These two protein chains interact to form a complex.

Sequence of protein 1:
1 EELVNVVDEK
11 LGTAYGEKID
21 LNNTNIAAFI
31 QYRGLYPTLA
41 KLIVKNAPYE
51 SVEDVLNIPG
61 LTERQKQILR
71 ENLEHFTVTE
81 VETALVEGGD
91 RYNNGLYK

Contacts between the two chains:
Residue L189 in protein 2 is in contact with residue T83 in protein 1 (closest heavy-atom distance 3.0 Å).
Residue F187 in protein 2 is in contact with residue T83 in protein 1 (closest heavy-atom distance 3.9 Å).
Residue R186 in protein 2 contacts residue V6 in protein 1 (closest heavy-atom distance 3.8 Å).
Residue A151 in protein 2 interacts with residue A84 in protein 1 (closest heavy-atom distance 3.2 Å).
Residue F187 in protein 2 interacts with residue V6 in protein 1 (closest heavy-atom distance 4.5 Å).
Residue V184 in protein 2 interacts with residue V4 in protein 1 (closest heavy-atom distance 3.4 Å).
Residue R186 in protein 2 interacts with residue L3 in protein 1 (closest heavy-atom distance 3.6 Å).
Residue G160 in protein 2 interacts with residue N5 in protein 1 (closest heavy-atom distance 4.7 Å).
Residue F187 in protein 2 interacts with residue E87 in protein 1 (closest heavy-atom distance 3.7 Å).
Residue L161 in protein 2 interacts with residue N5 in protein 1 (closest heavy-atom distance 3.2 Å).
Residue A180 in protein 2 interacts with residue L3 in protein 1 (closest heavy-atom distance 4.4 Å).
Residue A151 in protein 2 contacts residue D90 in protein 1 (closest heavy-atom distance 4.2 Å).
Residue N152 in protein 2 is in contact with residue D90 in protein 1 (closest heavy-atom distance 3.6 Å).
Residue V184 in protein 2 is in contact with residue L3 in protein 1 (closest heavy-atom distance 3.0 Å).
Residue T150 in protein 2 is in contact with residue G88 in protein 1 (closest heavy-atom distance 4.2 Å).
Residue L161 in protein 2 interacts with residue A84 in protein 1 (closest heavy-atom distance 3.7 Å).
Residue P146 in protein 2 interacts with residue E87 in protein 1 (closest heavy-atom distance 3.5 Å).
Residue L161 in protein 2 interacts with residue V6 in protein 1 (closest heavy-atom distance 3.5 Å).
Residue V184 in protein 2 interacts with residue N5 in protein 1 (closest heavy-atom distance 3.5 Å).
Residue N152 in protein 2 contacts residue G95 in protein 1 (closest heavy-atom distance 4.1 Å).
Residue L189 in protein 2 interacts with residue E87 in protein 1 (closest heavy-atom distance 3.9 Å).
Residue R181 in protein 2 is in contact with residue L3 in protein 1 (closest heavy-atom distance 4.3 Å).
Residue T150 in protein 2 interacts with residue D90 in protein 1 (closest heavy-atom distance 2.7 Å).
Residue F187 in protein 2 interacts with residue A84 in protein 1 (closest heavy-atom distance 3.3 Å).
Residue L161 in protein 2 contacts residue V7 in protein 1 (closest heavy-atom distance 4.2 Å).
Residue R186 in protein 2 contacts residue V4 in protein 1 (closest heavy-atom distance 4.5 Å).
Residue N152 in protein 2 is in contact with residue N94 in protein 1 (closest heavy-atom distance 3.6 Å).

Sequence of protein 2:
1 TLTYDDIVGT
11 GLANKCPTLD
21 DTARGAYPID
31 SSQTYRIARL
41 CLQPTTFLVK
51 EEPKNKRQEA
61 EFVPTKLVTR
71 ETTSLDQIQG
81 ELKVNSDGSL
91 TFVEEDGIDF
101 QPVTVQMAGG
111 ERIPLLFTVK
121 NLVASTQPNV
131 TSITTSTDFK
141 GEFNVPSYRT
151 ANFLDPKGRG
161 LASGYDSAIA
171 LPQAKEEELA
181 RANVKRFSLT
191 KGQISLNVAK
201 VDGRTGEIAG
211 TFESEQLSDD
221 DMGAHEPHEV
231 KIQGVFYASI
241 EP